Sequence of chain A:
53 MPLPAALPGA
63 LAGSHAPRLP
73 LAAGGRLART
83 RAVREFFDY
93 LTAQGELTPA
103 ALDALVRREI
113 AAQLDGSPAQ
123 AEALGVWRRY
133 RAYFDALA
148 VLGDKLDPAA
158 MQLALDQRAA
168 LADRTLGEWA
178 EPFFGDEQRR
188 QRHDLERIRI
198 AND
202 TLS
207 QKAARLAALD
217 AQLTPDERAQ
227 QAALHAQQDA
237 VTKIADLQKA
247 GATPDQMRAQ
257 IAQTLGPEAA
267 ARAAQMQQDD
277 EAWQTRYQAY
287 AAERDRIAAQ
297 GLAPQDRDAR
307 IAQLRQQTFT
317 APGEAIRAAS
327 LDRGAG

The following describes two proteins that form a bound complex.

Interface contacts:
Residue Y281 in chain B interacts with residue T94 in chain A (closest heavy-atom distance 3.4 Å).
Residue F179 in chain B interacts with residue R329 in chain A (closest heavy-atom distance 3.3 Å).
Residue T240 in chain B contacts residue A161 in chain A (closest heavy-atom distance 3.5 Å).
Residue E63 in chain B interacts with residue R323 in chain A (closest heavy-atom distance 2.9 Å).
Residue E301 in chain B interacts with residue G97 in chain A (closest heavy-atom distance 3.5 Å).
Residue G200 in chain B contacts residue P318 in chain A (closest heavy-atom distance 3.6 Å).
Residue Q71 in chain B interacts with residue Q244 in chain A (closest heavy-atom distance 2.7 Å).
Residue R313 in chain B interacts with residue A64 in chain A (closest heavy-atom distance 2.8 Å).
Residue D302 in chain B interacts with residue R86 in chain A (closest heavy-atom distance 3.5 Å).
Residue S280 in chain B is in contact with residue E98 in chain A (closest heavy-atom distance 3.6 Å).
Residue V99 in chain B interacts with residue G319 in chain A (closest heavy-atom distance 3.5 Å).
Residue T240 in chain B contacts residue M158 in chain A (closest heavy-atom distance 3.2 Å).
Residue T309 in chain B interacts with residue S66 in chain A (closest heavy-atom distance 3.4 Å).
Residue G77 in chain B interacts with residue R268 in chain A (closest heavy-atom distance 3.3 Å).
Residue Y45 in chain B is in contact with residue Q233 in chain A (closest heavy-atom distance 3.2 Å).
Residue L316 in chain B interacts with residue G65 in chain A (closest heavy-atom distance 3.5 Å).
Residue V239 in chain B is in contact with residue V148 in chain A (closest heavy-atom distance 3.6 Å).
Residue A75 in chain B interacts with residue R268 in chain A (closest heavy-atom distance 3.3 Å).
Residue A98 in chain B interacts with residue G319 in chain A (closest heavy-atom distance 3.2 Å).
Residue N312 in chain B is in contact with residue H67 in chain A (closest heavy-atom distance 2.9 Å).
Residue D56 in chain B contacts residue S326 in chain A (closest heavy-atom distance 3.2 Å).
Residue Q38 in chain B contacts residue L230 in chain A (closest heavy-atom distance 3.6 Å).
Residue D56 in chain B contacts residue R329 in chain A (closest heavy-atom distance 2.6 Å).
Residue P58 in chain B interacts with residue L327 in chain A (closest heavy-atom distance 3.4 Å).
Residue S278 in chain B is in contact with residue E98 in chain A (closest heavy-atom distance 3.5 Å).
Residue L245 in chain B interacts with residue V148 in chain A (closest heavy-atom distance 3.5 Å).
Residue R313 in chain B is in contact with residue A62 in chain A (closest heavy-atom distance 3.0 Å).
Residue Y4 in chain B interacts with residue Y91 in chain A (closest heavy-atom distance 3.7 Å).
Residue N178 in chain B contacts residue R329 in chain A (closest heavy-atom distance 3.5 Å).
Residue N144 in chain B interacts with residue D151 in chain A (closest heavy-atom distance 3.4 Å).
Residue N299 in chain B interacts with residue Q96 in chain A (closest heavy-atom distance 3.4 Å).
Residue Y31 in chain B is in contact with residue D191 in chain A (closest heavy-atom distance 2.6 Å).
Residue R313 in chain B is in contact with residue G61 in chain A (closest heavy-atom distance 3.6 Å).
Residue G57 in chain B is in contact with residue S326 in chain A (closest heavy-atom distance 3.0 Å).
Residue R308 in chain B interacts with residue E87 in chain A (closest heavy-atom distance 3.3 Å).
Residue Y68 in chain B is in contact with residue Q234 in chain A (closest heavy-atom distance 2.7 Å).
Residue Q38 in chain B is in contact with residue Q233 in chain A (closest heavy-atom distance 3.2 Å).
Residue R313 in chain B is in contact with residue G65 in chain A (closest heavy-atom distance 3.5 Å).
Residue Q71 in chain B interacts with residue V237 in chain A (closest heavy-atom distance 3.6 Å).
Residue Y31 in chain B is in contact with residue Q188 in chain A (closest heavy-atom distance 3.5 Å).
Residue T309 in chain B interacts with residue Y91 in chain A (closest heavy-atom distance 3.3 Å).
Residue Y68 in chain B is in contact with residue V237 in chain A (closest heavy-atom distance 3.7 Å).
Residue L316 in chain B interacts with residue H67 in chain A (closest heavy-atom distance 3.5 Å).
Residue Q71 in chain B contacts residue A241 in chain A (closest heavy-atom distance 3.6 Å).
Residue A298 in chain B interacts with residue L139 in chain A (closest heavy-atom distance 3.5 Å).
Residue L66 in chain B interacts with residue R323 in chain A (closest heavy-atom distance 3.6 Å).
Residue L293 in chain B contacts residue I195 in chain A (closest heavy-atom distance 3.4 Å).
Residue F179 in chain B is in contact with residue I322 in chain A (closest heavy-atom distance 3.6 Å).
Residue H40 in chain B interacts with residue E87 in chain A (closest heavy-atom distance 2.9 Å).
Residue E301 in chain B interacts with residue Q96 in chain A (closest heavy-atom distance 3.6 Å).
Residue V44 in chain B is in contact with residue Q233 in chain A (closest heavy-atom distance 2.9 Å).
Residue Y95 in chain B is in contact with residue S326 in chain A (closest heavy-atom distance 2.8 Å).
Residue A74 in chain B is in contact with residue R268 in chain A (closest heavy-atom distance 2.6 Å).
Residue V26 in chain B is in contact with residue R194 in chain A (closest heavy-atom distance 2.7 Å).
Residue P58 in chain B is in contact with residue G330 in chain A (closest heavy-atom distance 3.5 Å).
Residue N312 in chain B contacts residue S66 in chain A (closest heavy-atom distance 3.4 Å).
Residue Y4 in chain B interacts with residue H67 in chain A (closest heavy-atom distance 2.7 Å).
Residue L293 in chain B contacts residue Q188 in chain A (closest heavy-atom distance 2.7 Å).
Residue I277 in chain B is in contact with residue G61 in chain A (closest heavy-atom distance 3.2 Å).
Residue Y31 in chain B interacts with residue R187 in chain A (closest heavy-atom distance 3.5 Å).

Sequence of chain B:
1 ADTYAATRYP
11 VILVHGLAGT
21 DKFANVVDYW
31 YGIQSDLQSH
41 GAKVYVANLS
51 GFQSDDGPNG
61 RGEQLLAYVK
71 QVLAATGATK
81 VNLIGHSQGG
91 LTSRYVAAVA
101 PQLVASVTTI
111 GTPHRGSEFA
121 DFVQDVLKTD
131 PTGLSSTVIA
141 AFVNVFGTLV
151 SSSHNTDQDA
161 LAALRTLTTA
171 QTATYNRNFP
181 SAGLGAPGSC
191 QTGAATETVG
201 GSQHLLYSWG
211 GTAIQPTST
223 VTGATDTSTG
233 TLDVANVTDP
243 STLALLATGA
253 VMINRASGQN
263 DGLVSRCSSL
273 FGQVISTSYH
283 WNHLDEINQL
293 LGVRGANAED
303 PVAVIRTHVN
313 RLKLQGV